Sequence of chain A:
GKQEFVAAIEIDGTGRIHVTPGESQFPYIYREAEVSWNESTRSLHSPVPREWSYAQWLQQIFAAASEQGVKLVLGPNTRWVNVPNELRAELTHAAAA

Sequence of chain B:
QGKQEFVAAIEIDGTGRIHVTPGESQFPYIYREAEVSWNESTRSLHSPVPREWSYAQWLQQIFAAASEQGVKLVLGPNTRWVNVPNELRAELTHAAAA

Interface contacts:
Residue Y49 in chain B interacts with residue Q90 in chain A (closest heavy-atom distance 3.4 Å).
Residue R101 in chain B interacts with residue I30 in chain A (closest heavy-atom distance 2.7 Å).
Residue Q90 in chain B interacts with residue I50 in chain A (closest heavy-atom distance 3.6 Å).
Residue Y76 in chain B contacts residue P71 in chain A (closest heavy-atom distance 3.4 Å).
Residue L94 in chain B interacts with residue E25 in chain A (closest heavy-atom distance 3.4 Å).
Residue W102 in chain B is in contact with residue I30 in chain A (closest heavy-atom distance 3.3 Å).
Residue V27 in chain B interacts with residue T100 in chain A (closest heavy-atom distance 2.8 Å).
Residue R101 in chain B interacts with residue A28 in chain A (closest heavy-atom distance 3.0 Å).
Residue A29 in chain B interacts with residue R101 in chain A (closest heavy-atom distance 3.2 Å).
Residue G36 in chain B interacts with residue Y76 in chain A (closest heavy-atom distance 2.6 Å).
Residue I30 in chain B interacts with residue R101 in chain A (closest heavy-atom distance 2.8 Å).
Residue V27 in chain B contacts residue V95 in chain A (closest heavy-atom distance 2.9 Å).
Residue K23 in chain B is in contact with residue V92 in chain A (closest heavy-atom distance 3.2 Å).
Residue I30 in chain B contacts residue V103 in chain A (closest heavy-atom distance 2.8 Å).
Residue K93 in chain B is in contact with residue E25 in chain A (closest heavy-atom distance 3.1 Å).
Residue Q90 in chain B is in contact with residue E53 in chain A (closest heavy-atom distance 3.0 Å).
Residue F26 in chain B is in contact with residue V95 in chain A (closest heavy-atom distance 3.4 Å).
Residue K93 in chain B contacts residue Q24 in chain A (closest heavy-atom distance 3.5 Å).
Residue W74 in chain B interacts with residue P71 in chain A (closest heavy-atom distance 3.3 Å).
Residue W79 in chain B contacts residue P69 in chain A (closest heavy-atom distance 3.5 Å).
Residue L109 in chain B contacts residue I32 in chain A (closest heavy-atom distance 3.4 Å).
Residue E25 in chain B is in contact with residue V95 in chain A (closest heavy-atom distance 2.8 Å).
Residue T100 in chain B contacts residue V27 in chain A (closest heavy-atom distance 3.5 Å).
Residue E31 in chain B interacts with residue V103 in chain A (closest heavy-atom distance 3.3 Å).
Residue K93 in chain B contacts residue K23 in chain A (closest heavy-atom distance 3.0 Å).
Residue I50 in chain B interacts with residue A86 in chain A (closest heavy-atom distance 3.6 Å).
Residue V95 in chain B interacts with residue V27 in chain A (closest heavy-atom distance 2.7 Å).
Residue P69 in chain B is in contact with residue W79 in chain A (closest heavy-atom distance 3.4 Å).
Residue V103 in chain B contacts residue I32 in chain A (closest heavy-atom distance 3.2 Å).
Residue Q24 in chain B is in contact with residue V95 in chain A (closest heavy-atom distance 3.6 Å).
Residue I30 in chain B interacts with residue W102 in chain A (closest heavy-atom distance 3.4 Å).
Residue V103 in chain B contacts residue I30 in chain A (closest heavy-atom distance 2.8 Å).
Residue I32 in chain B is in contact with residue N104 in chain A (closest heavy-atom distance 2.9 Å).
Residue Q24 in chain B is in contact with residue K93 in chain A (closest heavy-atom distance 3.3 Å).
Residue L66 in chain B is in contact with residue I83 in chain A (closest heavy-atom distance 3.6 Å).
Residue E25 in chain B contacts residue V92 in chain A (closest heavy-atom distance 3.5 Å).
Residue E53 in chain B contacts residue Q90 in chain A (closest heavy-atom distance 2.8 Å).
Residue V95 in chain B is in contact with residue E25 in chain A (closest heavy-atom distance 2.9 Å).
Residue E89 in chain B contacts residue E53 in chain A (closest heavy-atom distance 3.3 Å).
Residue E56 in chain B contacts residue W79 in chain A (closest heavy-atom distance 3.5 Å).
Residue V95 in chain B is in contact with residue F26 in chain A (closest heavy-atom distance 3.3 Å).
Residue R101 in chain B contacts residue A29 in chain A (closest heavy-atom distance 3.1 Å).
Residue G91 in chain B is in contact with residue K23 in chain A (closest heavy-atom distance 3.5 Å).
Residue A28 in chain B contacts residue R101 in chain A (closest heavy-atom distance 3.0 Å).
Residue F26 in chain B contacts residue G97 in chain A (closest heavy-atom distance 3.4 Å).
Residue V103 in chain B contacts residue E31 in chain A (closest heavy-atom distance 3.3 Å).
Residue E25 in chain B interacts with residue L94 in chain A (closest heavy-atom distance 3.3 Å).
Residue K23 in chain B interacts with residue G91 in chain A (closest heavy-atom distance 2.8 Å).
Residue W74 in chain B is in contact with residue R72 in chain A (closest heavy-atom distance 3.2 Å).
Residue Q90 in chain B interacts with residue Y49 in chain A (closest heavy-atom distance 3.3 Å).
Residue F47 in chain B is in contact with residue Q90 in chain A (closest heavy-atom distance 3.6 Å).
Residue N104 in chain B contacts residue I32 in chain A (closest heavy-atom distance 3.0 Å).
Residue Q90 in chain B interacts with residue R52 in chain A (closest heavy-atom distance 3.5 Å).
Residue Q90 in chain B is in contact with residue F47 in chain A (closest heavy-atom distance 3.3 Å).
Residue K23 in chain B interacts with residue K93 in chain A (closest heavy-atom distance 2.7 Å).
Residue W74 in chain B interacts with residue P69 in chain A (closest heavy-atom distance 3.0 Å).
Residue E25 in chain B is in contact with residue K93 in chain A (closest heavy-atom distance 2.9 Å).
Residue Y76 in chain B interacts with residue G36 in chain A (closest heavy-atom distance 2.6 Å).
Residue A86 in chain B is in contact with residue I50 in chain A (closest heavy-atom distance 3.4 Å).
Residue I32 in chain B interacts with residue V103 in chain A (closest heavy-atom distance 3.2 Å).

This data describes a binding interaction between two proteins.